This data describes a binding interaction between two proteins.

Sequence of protein 1:
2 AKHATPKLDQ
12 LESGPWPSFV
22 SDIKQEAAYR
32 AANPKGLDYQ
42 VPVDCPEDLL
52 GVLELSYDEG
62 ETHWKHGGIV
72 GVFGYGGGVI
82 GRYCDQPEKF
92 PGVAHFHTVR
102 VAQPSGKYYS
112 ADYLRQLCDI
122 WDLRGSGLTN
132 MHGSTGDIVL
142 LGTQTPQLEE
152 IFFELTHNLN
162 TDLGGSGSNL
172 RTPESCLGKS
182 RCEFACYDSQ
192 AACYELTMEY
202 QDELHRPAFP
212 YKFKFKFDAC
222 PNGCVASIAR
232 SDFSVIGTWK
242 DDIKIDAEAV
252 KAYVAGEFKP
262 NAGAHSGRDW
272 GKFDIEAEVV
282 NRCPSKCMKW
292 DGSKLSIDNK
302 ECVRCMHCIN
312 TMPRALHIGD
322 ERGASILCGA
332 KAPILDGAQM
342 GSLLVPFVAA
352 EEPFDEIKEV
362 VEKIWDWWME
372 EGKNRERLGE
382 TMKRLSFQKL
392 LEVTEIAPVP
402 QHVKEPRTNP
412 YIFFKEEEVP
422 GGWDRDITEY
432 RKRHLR

Sequence of protein 2:
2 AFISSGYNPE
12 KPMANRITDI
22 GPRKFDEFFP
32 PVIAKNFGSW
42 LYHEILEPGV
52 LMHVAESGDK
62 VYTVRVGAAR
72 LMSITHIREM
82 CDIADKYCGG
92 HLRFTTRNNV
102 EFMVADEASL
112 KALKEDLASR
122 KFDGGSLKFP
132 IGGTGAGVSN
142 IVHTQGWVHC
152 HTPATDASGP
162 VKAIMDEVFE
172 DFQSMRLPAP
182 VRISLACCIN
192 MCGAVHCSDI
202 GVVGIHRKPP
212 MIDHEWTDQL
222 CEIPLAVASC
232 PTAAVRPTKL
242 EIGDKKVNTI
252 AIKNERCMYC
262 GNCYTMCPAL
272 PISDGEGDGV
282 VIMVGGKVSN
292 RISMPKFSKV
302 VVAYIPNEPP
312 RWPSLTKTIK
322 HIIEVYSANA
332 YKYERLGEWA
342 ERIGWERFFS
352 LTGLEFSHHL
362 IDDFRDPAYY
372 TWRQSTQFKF

Residue-level contacts at the interface:
Residue P222 in protein 1 is in contact with residue N291 in protein 2 (closest heavy-atom distance 3.0 Å).
Residue R116 in protein 1 contacts residue D83 in protein 2 (closest heavy-atom distance 3.0 Å).
Residue W65 in protein 1 is in contact with residue W148 in protein 2 (closest heavy-atom distance 3.0 Å).
Residue D337 in protein 1 is in contact with residue R366 in protein 2 (closest heavy-atom distance 2.9 Å).
Residue Q11 in protein 1 is in contact with residue R312 in protein 2 (closest heavy-atom distance 2.9 Å).
Residue D39 in protein 1 interacts with residue A2 in protein 2 (closest heavy-atom distance 2.6 Å).
Residue T130 in protein 1 interacts with residue M73 in protein 2 (closest heavy-atom distance 2.8 Å).
Residue F74 in protein 1 is in contact with residue R17 in protein 2 (closest heavy-atom distance 2.9 Å).
Residue R116 in protein 1 interacts with residue D86 in protein 2 (closest heavy-atom distance 2.5 Å).
Residue H67 in protein 1 is in contact with residue Y265 in protein 2 (closest heavy-atom distance 2.6 Å).
Residue H158 in protein 1 contacts residue N16 in protein 2 (closest heavy-atom distance 2.9 Å).
Residue D120 in protein 1 interacts with residue R79 in protein 2 (closest heavy-atom distance 3.1 Å).
Residue D23 in protein 1 is in contact with residue S74 in protein 2 (closest heavy-atom distance 2.5 Å).
Residue R283 in protein 1 is in contact with residue K333 in protein 2 (closest heavy-atom distance 2.8 Å).
Residue Q41 in protein 1 is in contact with residue I4 in protein 2 (closest heavy-atom distance 2.9 Å).
Residue K180 in protein 1 contacts residue G39 in protein 2 (closest heavy-atom distance 2.8 Å).
Residue H133 in protein 1 contacts residue R71 in protein 2 (closest heavy-atom distance 2.8 Å).
Residue T63 in protein 1 is in contact with residue C151 in protein 2 (closest heavy-atom distance 2.6 Å).
Residue C225 in protein 1 interacts with residue T97 in protein 2 (closest heavy-atom distance 2.8 Å).
Residue Y58 in protein 1 is in contact with residue G160 in protein 2 (closest heavy-atom distance 3.0 Å).
Residue R182 in protein 1 contacts residue E102 in protein 2 (closest heavy-atom distance 3.0 Å).
Residue T130 in protein 1 contacts residue L72 in protein 2 (closest heavy-atom distance 3.0 Å).
Residue A265 in protein 1 interacts with residue A137 in protein 2 (closest heavy-atom distance 2.9 Å).
Residue A263 in protein 1 is in contact with residue I46 in protein 2 (closest heavy-atom distance 2.9 Å).
Residue E27 in protein 1 interacts with residue T76 in protein 2 (closest heavy-atom distance 2.5 Å).
Residue R83 in protein 1 contacts residue H150 in protein 2 (closest heavy-atom distance 2.8 Å).
Residue R125 in protein 1 is in contact with residue I4 in protein 2 (closest heavy-atom distance 2.7 Å).
Residue Y58 in protein 1 is in contact with residue D157 in protein 2 (closest heavy-atom distance 2.6 Å).
Residue M132 in protein 1 interacts with residue R71 in protein 2 (closest heavy-atom distance 3.0 Å).
Residue T99 in protein 1 interacts with residue H150 in protein 2 (closest heavy-atom distance 3.1 Å).
Residue W17 in protein 1 interacts with residue K163 in protein 2 (closest heavy-atom distance 2.7 Å).
Residue G268 in protein 1 contacts residue M176 in protein 2 (closest heavy-atom distance 2.9 Å).
Residue H308 in protein 1 contacts residue R292 in protein 2 (closest heavy-atom distance 3.1 Å).
Residue D163 in protein 1 contacts residue G22 in protein 2 (closest heavy-atom distance 3.0 Å).
Residue E151 in protein 1 is in contact with residue S6 in protein 2 (closest heavy-atom distance 3.0 Å).
Residue E62 in protein 1 is in contact with residue G276 in protein 2 (closest heavy-atom distance 3.0 Å).
Residue Y110 in protein 1 interacts with residue L93 in protein 2 (closest heavy-atom distance 2.9 Å).
Residue H133 in protein 1 interacts with residue N99 in protein 2 (closest heavy-atom distance 3.1 Å).
Residue D163 in protein 1 contacts residue I21 in protein 2 (closest heavy-atom distance 2.8 Å).
Residue N262 in protein 1 interacts with residue R292 in protein 2 (closest heavy-atom distance 2.7 Å).
Residue S14 in protein 1 contacts residue K163 in protein 2 (closest heavy-atom distance 2.7 Å).
Residue N131 in protein 1 contacts residue Q146 in protein 2 (closest heavy-atom distance 2.9 Å).
Residue E150 in protein 1 is in contact with residue R17 in protein 2 (closest heavy-atom distance 2.3 Å).
Residue R231 in protein 1 contacts residue G194 in protein 2 (closest heavy-atom distance 3.1 Å).
Residue F97 in protein 1 is in contact with residue H150 in protein 2 (closest heavy-atom distance 2.6 Å).
Residue A112 in protein 1 contacts residue G91 in protein 2 (closest heavy-atom distance 2.6 Å).
Residue R269 in protein 1 interacts with residue R177 in protein 2 (closest heavy-atom distance 2.9 Å).
Residue R182 in protein 1 is in contact with residue H54 in protein 2 (closest heavy-atom distance 3.0 Å).
Residue P16 in protein 1 contacts residue L128 in protein 2 (closest heavy-atom distance 2.7 Å).
Residue G107 in protein 1 contacts residue R94 in protein 2 (closest heavy-atom distance 3.0 Å).
Residue E279 in protein 1 is in contact with residue Y334 in protein 2 (closest heavy-atom distance 3.0 Å).
Residue Y76 in protein 1 interacts with residue D20 in protein 2 (closest heavy-atom distance 3.0 Å).
Residue G128 in protein 1 is in contact with residue I75 in protein 2 (closest heavy-atom distance 2.9 Å).
Residue L160 in protein 1 is in contact with residue R24 in protein 2 (closest heavy-atom distance 2.7 Å).
Residue P18 in protein 1 interacts with residue L128 in protein 2 (closest heavy-atom distance 3.1 Å).
Residue H318 in protein 1 interacts with residue L42 in protein 2 (closest heavy-atom distance 2.8 Å).
Residue R269 in protein 1 interacts with residue S328 in protein 2 (closest heavy-atom distance 2.9 Å).
Residue E184 in protein 1 is in contact with residue H44 in protein 2 (closest heavy-atom distance 2.8 Å).
Residue W17 in protein 1 interacts with residue D167 in protein 2 (closest heavy-atom distance 3.0 Å).
Residue K180 in protein 1 is in contact with residue W41 in protein 2 (closest heavy-atom distance 3.1 Å).